Sequence of chain A:
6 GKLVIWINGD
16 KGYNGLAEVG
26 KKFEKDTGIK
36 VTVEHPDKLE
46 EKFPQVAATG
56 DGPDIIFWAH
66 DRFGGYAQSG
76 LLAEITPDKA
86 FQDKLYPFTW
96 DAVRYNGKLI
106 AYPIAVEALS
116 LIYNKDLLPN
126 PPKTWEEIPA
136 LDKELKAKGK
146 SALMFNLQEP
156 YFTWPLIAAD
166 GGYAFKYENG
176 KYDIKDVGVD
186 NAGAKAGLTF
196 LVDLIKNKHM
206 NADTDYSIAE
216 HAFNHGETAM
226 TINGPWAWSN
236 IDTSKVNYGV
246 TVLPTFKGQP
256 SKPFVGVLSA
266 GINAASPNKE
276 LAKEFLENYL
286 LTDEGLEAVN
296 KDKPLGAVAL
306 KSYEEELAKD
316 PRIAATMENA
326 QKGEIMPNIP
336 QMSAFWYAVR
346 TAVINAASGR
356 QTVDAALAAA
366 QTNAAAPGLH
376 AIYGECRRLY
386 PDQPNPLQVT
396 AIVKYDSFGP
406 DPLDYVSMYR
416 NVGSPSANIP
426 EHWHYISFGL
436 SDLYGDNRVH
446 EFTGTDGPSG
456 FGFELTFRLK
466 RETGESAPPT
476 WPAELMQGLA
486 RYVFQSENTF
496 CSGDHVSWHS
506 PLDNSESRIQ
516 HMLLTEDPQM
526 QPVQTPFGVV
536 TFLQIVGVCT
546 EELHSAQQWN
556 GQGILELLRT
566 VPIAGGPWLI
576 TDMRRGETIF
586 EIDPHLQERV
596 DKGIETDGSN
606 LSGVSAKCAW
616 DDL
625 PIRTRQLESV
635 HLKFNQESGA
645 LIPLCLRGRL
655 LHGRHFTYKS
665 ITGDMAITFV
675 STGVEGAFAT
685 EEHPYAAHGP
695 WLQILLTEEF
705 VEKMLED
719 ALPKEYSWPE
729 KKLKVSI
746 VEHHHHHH

The following describes two proteins that form a bound complex.

Sequence of chain B:
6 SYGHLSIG

Residue-level contacts at the interface:
Residue W503 in chain A contacts residue S11 in chain B (closest heavy-atom distance 5.0 Å).
Residue S610 in chain A is in contact with residue L10 in chain B (closest heavy-atom distance 3.3 Å).
Residue W503 in chain A interacts with residue G13 in chain B (closest heavy-atom distance 3.5 Å).
Residue W503 in chain A contacts residue I12 in chain B (closest heavy-atom distance 3.5 Å).
Residue T494 in chain A is in contact with residue H9 in chain B (closest heavy-atom distance 3.8 Å).
Residue Q552 in chain A contacts residue L10 in chain B (closest heavy-atom distance 3.5 Å).
Residue L606 in chain A is in contact with residue Y7 in chain B (closest heavy-atom distance 3.6 Å).
Residue S610 in chain A contacts residue G8 in chain B (closest heavy-atom distance 2.7 Å).
Residue G608 in chain A contacts residue Y7 in chain B (closest heavy-atom distance 3.1 Å).
Residue D499 in chain A contacts residue S6 in chain B (closest heavy-atom distance 3.8 Å).
Residue L484 in chain A interacts with residue I12 in chain B (closest heavy-atom distance 3.2 Å).
Residue D499 in chain A is in contact with residue H9 in chain B (closest heavy-atom distance 3.1 Å).
Residue S610 in chain A is in contact with residue H9 in chain B (closest heavy-atom distance 3.9 Å).
Residue V609 in chain A contacts residue H9 in chain B (closest heavy-atom distance 4.4 Å).
Residue H500 in chain A interacts with residue G8 in chain B (closest heavy-atom distance 3.2 Å).
Residue L645 in chain A interacts with residue L10 in chain B (closest heavy-atom distance 4.4 Å).
Residue V609 in chain A is in contact with residue G8 in chain B (closest heavy-atom distance 3.2 Å).
Residue S502 in chain A contacts residue H9 in chain B (closest heavy-atom distance 3.0 Å).
Residue D499 in chain A contacts residue Y7 in chain B (closest heavy-atom distance 3.1 Å).
Residue G498 in chain A is in contact with residue Y7 in chain B (closest heavy-atom distance 4.6 Å).
Residue S502 in chain A interacts with residue G13 in chain B (closest heavy-atom distance 4.7 Å).
Residue S607 in chain A interacts with residue Y7 in chain B (closest heavy-atom distance 4.4 Å).
Residue N605 in chain A contacts residue S6 in chain B (closest heavy-atom distance 3.2 Å).
Residue L606 in chain A interacts with residue S6 in chain B (closest heavy-atom distance 3.3 Å).
Residue H500 in chain A is in contact with residue L10 in chain B (closest heavy-atom distance 4.5 Å).
Residue I665 in chain A contacts residue L10 in chain B (closest heavy-atom distance 4.9 Å).
Residue S610 in chain A contacts residue Y7 in chain B (closest heavy-atom distance 2.5 Å).
Residue V609 in chain A is in contact with residue L10 in chain B (closest heavy-atom distance 3.2 Å).
Residue G498 in chain A interacts with residue S6 in chain B (closest heavy-atom distance 4.1 Å).
Residue H504 in chain A contacts residue S11 in chain B (closest heavy-atom distance 3.2 Å).
Residue H500 in chain A contacts residue H9 in chain B (closest heavy-atom distance 3.0 Å).
Residue G608 in chain A interacts with residue G8 in chain B (closest heavy-atom distance 3.2 Å).
Residue S607 in chain A contacts residue S6 in chain B (closest heavy-atom distance 2.5 Å).
Residue S502 in chain A interacts with residue L10 in chain B (closest heavy-atom distance 3.1 Å).
Residue A611 in chain A interacts with residue L10 in chain B (closest heavy-atom distance 3.6 Å).
Residue N493 in chain A is in contact with residue Y7 in chain B (closest heavy-atom distance 3.7 Å).
Residue F495 in chain A interacts with residue H9 in chain B (closest heavy-atom distance 3.4 Å).
Residue K663 in chain A is in contact with residue Y7 in chain B (closest heavy-atom distance 3.7 Å).
Residue H500 in chain A is in contact with residue Y7 in chain B (closest heavy-atom distance 3.3 Å).
Residue Y487 in chain A contacts residue H9 in chain B (closest heavy-atom distance 3.1 Å).
Residue D499 in chain A is in contact with residue G8 in chain B (closest heavy-atom distance 5.0 Å).
Residue N493 in chain A is in contact with residue H9 in chain B (closest heavy-atom distance 4.0 Å).
Residue T661 in chain A interacts with residue Y7 in chain B (closest heavy-atom distance 4.9 Å).
Residue Y487 in chain A interacts with residue I12 in chain B (closest heavy-atom distance 3.3 Å).
Residue V609 in chain A contacts residue Y7 in chain B (closest heavy-atom distance 3.6 Å).
Residue S502 in chain A interacts with residue S11 in chain B (closest heavy-atom distance 2.4 Å).
Residue S497 in chain A interacts with residue S6 in chain B (closest heavy-atom distance 4.9 Å).
Residue G608 in chain A interacts with residue S6 in chain B (closest heavy-atom distance 3.4 Å).
Residue V501 in chain A interacts with residue I12 in chain B (closest heavy-atom distance 3.1 Å).
Residue E641 in chain A interacts with residue S11 in chain B (closest heavy-atom distance 3.1 Å).
Residue L606 in chain A contacts residue G8 in chain B (closest heavy-atom distance 3.5 Å).
Residue V501 in chain A is in contact with residue H9 in chain B (closest heavy-atom distance 3.2 Å).
Residue E641 in chain A is in contact with residue L10 in chain B (closest heavy-atom distance 3.5 Å).
Residue F495 in chain A interacts with residue I12 in chain B (closest heavy-atom distance 4.6 Å).
Residue S502 in chain A contacts residue I12 in chain B (closest heavy-atom distance 3.5 Å).